Sequence of the first protein:
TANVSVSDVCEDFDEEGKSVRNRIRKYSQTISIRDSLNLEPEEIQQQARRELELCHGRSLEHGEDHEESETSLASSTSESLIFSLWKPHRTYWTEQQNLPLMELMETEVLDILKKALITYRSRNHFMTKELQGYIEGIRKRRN

The following describes two proteins that form a bound complex.

Sequence of the second protein:
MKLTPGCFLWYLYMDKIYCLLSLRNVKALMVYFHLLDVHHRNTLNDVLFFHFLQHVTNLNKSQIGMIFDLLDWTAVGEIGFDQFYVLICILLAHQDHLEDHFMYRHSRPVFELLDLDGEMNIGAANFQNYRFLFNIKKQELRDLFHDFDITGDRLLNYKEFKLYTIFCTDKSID

Contacts between the two chains:
Residue H51 in the second protein is in contact with residue E179 in the first protein (closest heavy-atom distance 4.0 Å).
Residue V38 in the second protein contacts residue A156 in the first protein (closest heavy-atom distance 4.7 Å).
Residue H39 in the second protein contacts residue Y160 in the first protein (closest heavy-atom distance 4.9 Å).
Residue V38 in the second protein contacts residue L157 in the first protein (closest heavy-atom distance 5.0 Å).
Residue H55 in the second protein interacts with residue K183 in the first protein (closest heavy-atom distance 4.0 Å).